Sequence of the second protein:
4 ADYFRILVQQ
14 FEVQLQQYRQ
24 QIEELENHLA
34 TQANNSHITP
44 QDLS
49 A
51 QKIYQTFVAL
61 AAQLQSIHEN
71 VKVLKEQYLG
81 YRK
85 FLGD

These two protein chains interact to form a complex.

Contacts between the two chains:
Residue L60 in the first protein interacts with residue L74 in the second protein (closest heavy-atom distance 4.3 Å).
Residue A49 in the first protein contacts residue Y81 in the second protein (closest heavy-atom distance 4.0 Å).
Residue I67 in the first protein contacts residue L60 in the second protein (closest heavy-atom distance 4.0 Å).
Residue Y81 in the first protein is in contact with residue I53 in the second protein (closest heavy-atom distance 3.9 Å).
Residue Y81 in the first protein contacts residue A49 in the second protein (closest heavy-atom distance 3.9 Å).
Residue L74 in the first protein interacts with residue T56 in the second protein (closest heavy-atom distance 4.0 Å).
Residue I53 in the first protein contacts residue L74 in the second protein (closest heavy-atom distance 4.1 Å).
Residue I53 in the first protein is in contact with residue Y78 in the second protein (closest heavy-atom distance 4.0 Å).
Residue I67 in the first protein interacts with residue L64 in the second protein (closest heavy-atom distance 3.8 Å).
Residue I41 in the first protein contacts residue D88 in the second protein (closest heavy-atom distance 4.6 Å).
Residue L46 in the first protein contacts residue Y81 in the second protein (closest heavy-atom distance 3.4 Å).
Residue Y81 in the first protein interacts with residue L46 in the second protein (closest heavy-atom distance 3.4 Å).
Residue Y78 in the first protein contacts residue I53 in the second protein (closest heavy-atom distance 3.8 Å).
Residue G87 in the first protein interacts with residue N37 in the second protein (closest heavy-atom distance 4.1 Å).
Residue I53 in the first protein interacts with residue Q77 in the second protein (closest heavy-atom distance 3.6 Å).
Residue T56 in the first protein contacts residue Q77 in the second protein (closest heavy-atom distance 2.7 Å).
Residue Y78 in the first protein contacts residue F57 in the second protein (closest heavy-atom distance 3.5 Å).
Residue S66 in the first protein interacts with residue Q63 in the second protein (closest heavy-atom distance 4.5 Å).
Residue F57 in the first protein is in contact with residue L74 in the second protein (closest heavy-atom distance 4.0 Å).
Residue F57 in the first protein interacts with residue Y78 in the second protein (closest heavy-atom distance 3.2 Å).
Residue Q77 in the first protein interacts with residue K52 in the second protein (closest heavy-atom distance 3.6 Å).
Residue T56 in the first protein is in contact with residue L74 in the second protein (closest heavy-atom distance 4.0 Å).
Residue I53 in the first protein is in contact with residue Y81 in the second protein (closest heavy-atom distance 4.2 Å).
Residue L60 in the first protein interacts with residue N70 in the second protein (closest heavy-atom distance 3.6 Å).
Residue Q63 in the first protein interacts with residue S66 in the second protein (closest heavy-atom distance 3.4 Å).
Residue N70 in the first protein is in contact with residue A59 in the second protein (closest heavy-atom distance 4.3 Å).
Residue L74 in the first protein is in contact with residue F57 in the second protein (closest heavy-atom distance 3.9 Å).
Residue V73 in the first protein interacts with residue T56 in the second protein (closest heavy-atom distance 4.3 Å).
Residue T56 in the first protein contacts residue V73 in the second protein (closest heavy-atom distance 3.9 Å).
Residue L60 in the first protein interacts with residue I67 in the second protein (closest heavy-atom distance 3.8 Å).
Residue A59 in the first protein is in contact with residue N70 in the second protein (closest heavy-atom distance 3.9 Å).
Residue L60 in the first protein interacts with residue V71 in the second protein (closest heavy-atom distance 4.2 Å).
Residue V71 in the first protein is in contact with residue L60 in the second protein (closest heavy-atom distance 4.1 Å).
Residue S39 in the first protein is in contact with residue G87 in the second protein (closest heavy-atom distance 4.6 Å).
Residue K52 in the first protein interacts with residue Q77 in the second protein (closest heavy-atom distance 3.6 Å).
Residue N70 in the first protein is in contact with residue Q63 in the second protein (closest heavy-atom distance 2.9 Å).
Residue L64 in the first protein is in contact with residue I67 in the second protein (closest heavy-atom distance 3.9 Å).
Residue I67 in the first protein contacts residue Q63 in the second protein (closest heavy-atom distance 3.6 Å).
Residue G87 in the first protein is in contact with residue S39 in the second protein (closest heavy-atom distance 4.7 Å).
Residue G87 in the first protein interacts with residue I41 in the second protein (closest heavy-atom distance 3.8 Å).
Residue N70 in the first protein is in contact with residue T56 in the second protein (closest heavy-atom distance 3.8 Å).
Residue E29 in the first protein contacts residue Y81 in the second protein (closest heavy-atom distance 2.9 Å).
Residue L74 in the first protein contacts residue I53 in the second protein (closest heavy-atom distance 4.0 Å).
Residue L32 in the first protein is in contact with residue Y81 in the second protein (closest heavy-atom distance 4.7 Å).
Residue D88 in the first protein interacts with residue I41 in the second protein (closest heavy-atom distance 3.9 Å).
Residue Q77 in the first protein interacts with residue I53 in the second protein (closest heavy-atom distance 3.7 Å).
Residue Q63 in the first protein contacts residue I67 in the second protein (closest heavy-atom distance 3.5 Å).
Residue T56 in the first protein is in contact with residue N70 in the second protein (closest heavy-atom distance 3.6 Å).
Residue N70 in the first protein is in contact with residue L60 in the second protein (closest heavy-atom distance 3.7 Å).
Residue I67 in the first protein contacts residue I67 in the second protein (closest heavy-atom distance 3.5 Å).
Residue Q77 in the first protein is in contact with residue T56 in the second protein (closest heavy-atom distance 2.6 Å).
Residue L46 in the first protein interacts with residue F85 in the second protein (closest heavy-atom distance 4.0 Å).
Residue Q63 in the first protein contacts residue N70 in the second protein (closest heavy-atom distance 2.9 Å).
Residue D88 in the first protein is in contact with residue S39 in the second protein (closest heavy-atom distance 3.7 Å).
Residue L74 in the first protein is in contact with residue L60 in the second protein (closest heavy-atom distance 4.2 Å).
Residue F85 in the first protein contacts residue L46 in the second protein (closest heavy-atom distance 3.6 Å).
Residue Y81 in the first protein contacts residue L32 in the second protein (closest heavy-atom distance 4.9 Å).
Residue F85 in the first protein is in contact with residue L32 in the second protein (closest heavy-atom distance 3.5 Å).
Residue L32 in the first protein is in contact with residue F85 in the second protein (closest heavy-atom distance 4.2 Å).

Sequence of the first protein:
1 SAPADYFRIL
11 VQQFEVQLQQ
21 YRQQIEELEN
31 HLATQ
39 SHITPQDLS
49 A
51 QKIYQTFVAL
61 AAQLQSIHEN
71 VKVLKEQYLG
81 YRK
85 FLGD